Sequence of protein 2:
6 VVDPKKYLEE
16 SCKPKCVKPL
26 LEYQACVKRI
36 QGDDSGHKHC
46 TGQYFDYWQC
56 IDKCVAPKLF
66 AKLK

Sequence of protein 1:
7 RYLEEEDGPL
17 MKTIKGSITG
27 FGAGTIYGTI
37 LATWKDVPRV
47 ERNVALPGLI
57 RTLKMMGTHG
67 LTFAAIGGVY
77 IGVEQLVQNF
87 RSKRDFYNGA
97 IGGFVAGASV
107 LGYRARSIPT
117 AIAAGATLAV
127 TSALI

Interface contacts:
Residue E12 in protein 1 is in contact with residue K23 in protein 2 (closest heavy-atom distance 4.6 Å).
Residue E12 in protein 1 interacts with residue K58 in protein 2 (closest heavy-atom distance 3.6 Å).
Residue G14 in protein 1 interacts with residue K58 in protein 2 (closest heavy-atom distance 4.9 Å).
Residue E10 in protein 1 contacts residue K20 in protein 2 (closest heavy-atom distance 4.7 Å).
Residue L9 in protein 1 interacts with residue C17 in protein 2 (closest heavy-atom distance 4.7 Å).
Residue E11 in protein 1 contacts residue K20 in protein 2 (closest heavy-atom distance 2.1 Å).
Residue L9 in protein 1 interacts with residue K20 in protein 2 (closest heavy-atom distance 2.0 Å).
Residue D13 in protein 1 is in contact with residue K58 in protein 2 (closest heavy-atom distance 3.6 Å).
Residue Y8 in protein 1 is in contact with residue K20 in protein 2 (closest heavy-atom distance 4.2 Å).
Residue L9 in protein 1 interacts with residue P19 in protein 2 (closest heavy-atom distance 3.9 Å).

These two protein chains interact to form a complex.